This data describes a binding interaction between two proteins.

Interface contacts:
Residue Y9 in protein 2 contacts residue S4 in protein 1 (closest heavy-atom distance 4.7 Å).
Residue F72 in protein 2 is in contact with residue P2 in protein 1 (closest heavy-atom distance 3.7 Å).
Residue W172 in protein 2 interacts with residue F1 in protein 1 (closest heavy-atom distance 3.4 Å).
Residue I129 in protein 2 is in contact with residue V9 in protein 1 (closest heavy-atom distance 5.0 Å).
Residue R67 in protein 2 interacts with residue F1 in protein 1 (closest heavy-atom distance 3.0 Å).
Residue W152 in protein 2 is in contact with residue H7 in protein 1 (closest heavy-atom distance 3.7 Å).
Residue F33 in protein 2 interacts with residue F1 in protein 1 (closest heavy-atom distance 4.5 Å).
Residue Y7 in protein 2 contacts residue P2 in protein 1 (closest heavy-atom distance 3.5 Å).
Residue G74 in protein 2 interacts with residue S4 in protein 1 (closest heavy-atom distance 3.7 Å).
Residue I78 in protein 2 contacts residue S4 in protein 1 (closest heavy-atom distance 4.3 Å).
Residue I71 in protein 2 contacts residue Q3 in protein 1 (closest heavy-atom distance 3.7 Å).
Residue T148 in protein 2 contacts residue V9 in protein 1 (closest heavy-atom distance 3.0 Å).
Residue Y161 in protein 2 contacts residue Q3 in protein 1 (closest heavy-atom distance 3.9 Å).
Residue I78 in protein 2 is in contact with residue G8 in protein 1 (closest heavy-atom distance 3.9 Å).
Residue R102 in protein 2 contacts residue A5 in protein 1 (closest heavy-atom distance 3.8 Å).
Residue L168 in protein 2 interacts with residue P2 in protein 1 (closest heavy-atom distance 4.9 Å).
Residue W152 in protein 2 is in contact with residue V9 in protein 1 (closest heavy-atom distance 4.0 Å).
Residue H160 in protein 2 interacts with residue Q3 in protein 1 (closest heavy-atom distance 4.2 Å).
Residue F104 in protein 2 is in contact with residue Q3 in protein 1 (closest heavy-atom distance 3.3 Å).
Residue Y89 in protein 2 is in contact with residue V9 in protein 1 (closest heavy-atom distance 2.7 Å).
Residue W152 in protein 2 contacts residue G8 in protein 1 (closest heavy-atom distance 3.2 Å).
Residue Y7 in protein 2 is in contact with residue F1 in protein 1 (closest heavy-atom distance 2.8 Å).
Residue I71 in protein 2 is in contact with residue S4 in protein 1 (closest heavy-atom distance 3.8 Å).
Residue Y128 in protein 2 is in contact with residue V9 in protein 1 (closest heavy-atom distance 3.4 Å).
Residue Y9 in protein 2 is in contact with residue P2 in protein 1 (closest heavy-atom distance 3.6 Å).
Residue T85 in protein 2 contacts residue V9 in protein 1 (closest heavy-atom distance 3.8 Å).
Residue F104 in protein 2 is in contact with residue P2 in protein 1 (closest heavy-atom distance 4.4 Å).
Residue Y176 in protein 2 is in contact with residue F1 in protein 1 (closest heavy-atom distance 3.0 Å).
Residue I78 in protein 2 contacts residue H7 in protein 1 (closest heavy-atom distance 4.2 Å).
Residue D157 in protein 2 contacts residue H7 in protein 1 (closest heavy-atom distance 2.9 Å).
Residue K151 in protein 2 is in contact with residue H7 in protein 1 (closest heavy-atom distance 4.1 Å).
Residue L5 in protein 2 contacts residue F1 in protein 1 (closest heavy-atom distance 4.0 Å).
Residue L168 in protein 2 is in contact with residue F1 in protein 1 (closest heavy-atom distance 4.0 Å).
Residue Y164 in protein 2 is in contact with residue P2 in protein 1 (closest heavy-atom distance 3.7 Å).
Residue Y121 in protein 2 interacts with residue A5 in protein 1 (closest heavy-atom distance 3.6 Å).
Residue I78 in protein 2 interacts with residue A5 in protein 1 (closest heavy-atom distance 4.3 Å).
Residue N82 in protein 2 interacts with residue V9 in protein 1 (closest heavy-atom distance 2.6 Å).
Residue D157 in protein 2 contacts residue P6 in protein 1 (closest heavy-atom distance 4.2 Å).
Residue I78 in protein 2 contacts residue P6 in protein 1 (closest heavy-atom distance 4.4 Å).
Residue K151 in protein 2 is in contact with residue G8 in protein 1 (closest heavy-atom distance 3.0 Å).
Residue R102 in protein 2 interacts with residue S4 in protein 1 (closest heavy-atom distance 3.9 Å).
Residue A75 in protein 2 interacts with residue S4 in protein 1 (closest heavy-atom distance 3.2 Å).
Residue I71 in protein 2 contacts residue P2 in protein 1 (closest heavy-atom distance 3.5 Å).
Residue K151 in protein 2 interacts with residue V9 in protein 1 (closest heavy-atom distance 3.9 Å).
Residue R102 in protein 2 contacts residue Q3 in protein 1 (closest heavy-atom distance 2.7 Å).
Residue A155 in protein 2 interacts with residue H7 in protein 1 (closest heavy-atom distance 4.4 Å).
Residue S68 in protein 2 contacts residue F1 in protein 1 (closest heavy-atom distance 4.2 Å).
Residue Y164 in protein 2 interacts with residue Q3 in protein 1 (closest heavy-atom distance 3.5 Å).
Residue Y64 in protein 2 interacts with residue F1 in protein 1 (closest heavy-atom distance 3.8 Å).
Residue S68 in protein 2 contacts residue P2 in protein 1 (closest heavy-atom distance 3.3 Å).
Residue L86 in protein 2 interacts with residue V9 in protein 1 (closest heavy-atom distance 3.8 Å).
Residue H160 in protein 2 interacts with residue P6 in protein 1 (closest heavy-atom distance 3.9 Å).
Residue Y164 in protein 2 interacts with residue F1 in protein 1 (closest heavy-atom distance 2.7 Å).
Residue Y9 in protein 2 contacts residue Q3 in protein 1 (closest heavy-atom distance 3.1 Å).
Residue I71 in protein 2 interacts with residue F1 in protein 1 (closest heavy-atom distance 3.3 Å).
Residue N82 in protein 2 is in contact with residue G8 in protein 1 (closest heavy-atom distance 3.1 Å).

Sequence of protein 1:
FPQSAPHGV

Sequence of protein 2:
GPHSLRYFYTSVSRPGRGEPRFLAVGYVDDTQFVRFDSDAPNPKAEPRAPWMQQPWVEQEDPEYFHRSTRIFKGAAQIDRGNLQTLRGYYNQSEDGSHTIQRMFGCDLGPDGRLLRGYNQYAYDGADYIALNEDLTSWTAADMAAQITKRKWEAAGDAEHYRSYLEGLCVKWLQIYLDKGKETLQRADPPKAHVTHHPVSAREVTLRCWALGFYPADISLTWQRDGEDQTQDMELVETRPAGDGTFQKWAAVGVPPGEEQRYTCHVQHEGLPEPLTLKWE